Residue-level contacts at the interface:
Residue L233 in protein 1 is in contact with residue I8 in protein 2 (closest heavy-atom distance 3.7 Å).
Residue T227 in protein 1 is in contact with residue L5 in protein 2 (closest heavy-atom distance 3.9 Å).
Residue L229 in protein 1 interacts with residue L5 in protein 2 (closest heavy-atom distance 3.5 Å).
Residue D226 in protein 1 contacts residue L5 in protein 2 (closest heavy-atom distance 4.2 Å).
Residue M230 in protein 1 contacts residue I8 in protein 2 (closest heavy-atom distance 4.4 Å).
Residue M230 in protein 1 contacts residue G4 in protein 2 (closest heavy-atom distance 2.1 Å).
Residue M230 in protein 1 contacts residue L5 in protein 2 (closest heavy-atom distance 3.1 Å).
Residue L233 in protein 1 is in contact with residue L5 in protein 2 (closest heavy-atom distance 4.4 Å).

Sequence of protein 2:
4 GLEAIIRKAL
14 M

Sequence of protein 1:
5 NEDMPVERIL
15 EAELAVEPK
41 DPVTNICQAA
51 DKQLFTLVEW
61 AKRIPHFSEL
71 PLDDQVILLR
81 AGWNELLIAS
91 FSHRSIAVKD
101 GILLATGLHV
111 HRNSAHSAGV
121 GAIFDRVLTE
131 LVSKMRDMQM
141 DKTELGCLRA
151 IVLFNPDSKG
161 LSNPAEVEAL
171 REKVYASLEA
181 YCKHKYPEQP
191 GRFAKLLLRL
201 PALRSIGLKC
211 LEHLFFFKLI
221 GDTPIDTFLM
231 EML

The following describes two proteins that form a bound complex.